Sequence of protein 1:
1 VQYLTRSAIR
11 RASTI

Sequence of protein 2:
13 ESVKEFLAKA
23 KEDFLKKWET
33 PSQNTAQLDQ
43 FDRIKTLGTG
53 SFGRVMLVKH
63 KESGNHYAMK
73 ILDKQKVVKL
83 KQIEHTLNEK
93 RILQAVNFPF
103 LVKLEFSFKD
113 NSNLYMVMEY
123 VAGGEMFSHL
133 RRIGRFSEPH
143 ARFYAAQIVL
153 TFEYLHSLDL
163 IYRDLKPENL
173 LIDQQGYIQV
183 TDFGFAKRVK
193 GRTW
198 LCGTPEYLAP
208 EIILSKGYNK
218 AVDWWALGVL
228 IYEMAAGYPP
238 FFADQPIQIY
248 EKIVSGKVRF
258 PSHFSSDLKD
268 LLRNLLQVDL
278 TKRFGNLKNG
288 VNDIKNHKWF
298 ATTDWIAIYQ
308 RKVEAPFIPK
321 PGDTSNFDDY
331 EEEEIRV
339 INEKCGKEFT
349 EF

Contacts between the two chains:
Residue I244 in protein 2 interacts with residue T5 in protein 1 (closest heavy-atom distance 3.9 Å).
Residue L211 in protein 2 is in contact with residue Y3 in protein 1 (closest heavy-atom distance 4.5 Å).
Residue S212 in protein 2 interacts with residue L4 in protein 1 (closest heavy-atom distance 3.5 Å).
Residue Y247 in protein 2 interacts with residue Y3 in protein 1 (closest heavy-atom distance 4.5 Å).
Residue I244 in protein 2 interacts with residue Y3 in protein 1 (closest heavy-atom distance 3.8 Å).
Residue L198 in protein 2 contacts residue T5 in protein 1 (closest heavy-atom distance 3.9 Å).
Residue I210 in protein 2 is in contact with residue L4 in protein 1 (closest heavy-atom distance 4.8 Å).
Residue Y247 in protein 2 is in contact with residue T5 in protein 1 (closest heavy-atom distance 3.1 Å).
Residue I210 in protein 2 is in contact with residue Y3 in protein 1 (closest heavy-atom distance 3.4 Å).
Residue I244 in protein 2 contacts residue A8 in protein 1 (closest heavy-atom distance 3.6 Å).
Residue E248 in protein 2 is in contact with residue Y3 in protein 1 (closest heavy-atom distance 3.7 Å).
Residue Y247 in protein 2 contacts residue S7 in protein 1 (closest heavy-atom distance 3.9 Å).
Residue V251 in protein 2 is in contact with residue Y3 in protein 1 (closest heavy-atom distance 3.8 Å).
Residue L198 in protein 2 contacts residue L4 in protein 1 (closest heavy-atom distance 4.0 Å).
Residue P243 in protein 2 contacts residue S7 in protein 1 (closest heavy-atom distance 3.7 Å).
Residue I244 in protein 2 is in contact with residue S7 in protein 1 (closest heavy-atom distance 3.6 Å).

The following describes two proteins that form a bound complex.